These two protein chains interact to form a complex.

Sequence of chain B:
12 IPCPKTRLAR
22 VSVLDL

Sequence of chain A:
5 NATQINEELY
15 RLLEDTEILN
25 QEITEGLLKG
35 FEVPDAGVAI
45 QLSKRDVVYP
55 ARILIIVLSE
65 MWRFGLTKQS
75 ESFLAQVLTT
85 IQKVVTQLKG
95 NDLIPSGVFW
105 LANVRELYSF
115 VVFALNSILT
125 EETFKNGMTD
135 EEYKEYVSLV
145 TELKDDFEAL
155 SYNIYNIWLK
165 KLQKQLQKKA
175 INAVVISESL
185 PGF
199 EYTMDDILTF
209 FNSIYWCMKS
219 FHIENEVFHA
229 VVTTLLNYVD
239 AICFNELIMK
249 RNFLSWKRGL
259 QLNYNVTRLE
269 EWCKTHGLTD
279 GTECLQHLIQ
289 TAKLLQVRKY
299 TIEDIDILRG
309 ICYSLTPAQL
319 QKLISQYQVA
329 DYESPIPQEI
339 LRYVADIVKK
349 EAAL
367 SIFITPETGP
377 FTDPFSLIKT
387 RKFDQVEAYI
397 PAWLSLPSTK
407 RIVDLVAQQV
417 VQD

Interface contacts:
Residue R67 in chain A is in contact with residue R18 in chain B (closest heavy-atom distance 3.5 Å).
Residue A394 in chain A is in contact with residue S23 in chain B (closest heavy-atom distance 3.4 Å).
Residue S121 in chain A contacts residue L19 in chain B (closest heavy-atom distance 4.0 Å).
Residue E393 in chain A interacts with residue S23 in chain B (closest heavy-atom distance 4.1 Å).
Residue V417 in chain A interacts with residue V24 in chain B (closest heavy-atom distance 4.1 Å).
Residue V392 in chain A contacts residue A20 in chain B (closest heavy-atom distance 4.1 Å).
Residue F114 in chain A contacts residue L19 in chain B (closest heavy-atom distance 4.4 Å).
Residue Q391 in chain A interacts with residue R21 in chain B (closest heavy-atom distance 3.6 Å).
Residue E393 in chain A interacts with residue V24 in chain B (closest heavy-atom distance 4.7 Å).
Residue Y14 in chain A is in contact with residue I12 in chain B (closest heavy-atom distance 4.4 Å).
Residue V416 in chain A interacts with residue V24 in chain B (closest heavy-atom distance 4.2 Å).
Residue F117 in chain A contacts residue R21 in chain B (closest heavy-atom distance 3.4 Å).
Residue S63 in chain A contacts residue L19 in chain B (closest heavy-atom distance 3.7 Å).
Residue D390 in chain A contacts residue R21 in chain B (closest heavy-atom distance 2.9 Å).
Residue A394 in chain A contacts residue V22 in chain B (closest heavy-atom distance 4.1 Å).
Residue F389 in chain A interacts with residue R21 in chain B (closest heavy-atom distance 3.1 Å).
Residue G131 in chain A contacts residue K16 in chain B (closest heavy-atom distance 3.2 Å).
Residue V416 in chain A contacts residue V22 in chain B (closest heavy-atom distance 3.4 Å).
Residue S63 in chain A interacts with residue R18 in chain B (closest heavy-atom distance 3.6 Å).
Residue R67 in chain A contacts residue T17 in chain B (closest heavy-atom distance 4.7 Å).
Residue F117 in chain A is in contact with residue L19 in chain B (closest heavy-atom distance 4.0 Å).
Residue M132 in chain A interacts with residue K16 in chain B (closest heavy-atom distance 4.2 Å).
Residue F128 in chain A contacts residue L19 in chain B (closest heavy-atom distance 3.6 Å).
Residue N10 in chain A contacts residue P15 in chain B (closest heavy-atom distance 3.8 Å).
Residue T127 in chain A is in contact with residue T17 in chain B (closest heavy-atom distance 3.7 Å).
Residue E64 in chain A interacts with residue R18 in chain B (closest heavy-atom distance 3.0 Å).
Residue V412 in chain A contacts residue R18 in chain B (closest heavy-atom distance 3.8 Å).
Residue F128 in chain A contacts residue T17 in chain B (closest heavy-atom distance 3.9 Å).
Residue I59 in chain A contacts residue A20 in chain B (closest heavy-atom distance 4.1 Å).
Residue Q391 in chain A interacts with residue S23 in chain B (closest heavy-atom distance 3.1 Å).
Residue V416 in chain A is in contact with residue R18 in chain B (closest heavy-atom distance 4.1 Å).
Residue E393 in chain A is in contact with residue L25 in chain B (closest heavy-atom distance 3.9 Å).
Residue I60 in chain A contacts residue V22 in chain B (closest heavy-atom distance 4.5 Å).
Residue Q415 in chain A contacts residue R18 in chain B (closest heavy-atom distance 2.9 Å).
Residue Y140 in chain A is in contact with residue L19 in chain B (closest heavy-atom distance 3.3 Å).
Residue F68 in chain A is in contact with residue P13 in chain B (closest heavy-atom distance 4.4 Å).
Residue S63 in chain A interacts with residue A20 in chain B (closest heavy-atom distance 3.1 Å).
Residue W66 in chain A contacts residue K16 in chain B (closest heavy-atom distance 4.5 Å).
Residue R49 in chain A interacts with residue L25 in chain B (closest heavy-atom distance 4.4 Å).
Residue Y14 in chain A interacts with residue P13 in chain B (closest heavy-atom distance 3.5 Å).
Residue F68 in chain A interacts with residue P15 in chain B (closest heavy-atom distance 4.1 Å).
Residue V392 in chain A contacts residue R21 in chain B (closest heavy-atom distance 3.1 Å).
Residue R67 in chain A interacts with residue C14 in chain B (closest heavy-atom distance 4.4 Å).
Residue V412 in chain A contacts residue V22 in chain B (closest heavy-atom distance 3.9 Å).
Residue W66 in chain A interacts with residue L19 in chain B (closest heavy-atom distance 3.5 Å).
Residue V392 in chain A is in contact with residue V22 in chain B (closest heavy-atom distance 3.3 Å).
Residue R67 in chain A is in contact with residue K16 in chain B (closest heavy-atom distance 2.9 Å).
Residue I122 in chain A is in contact with residue L19 in chain B (closest heavy-atom distance 4.9 Å).
Residue A118 in chain A contacts residue L19 in chain B (closest heavy-atom distance 4.3 Å).
Residue A394 in chain A is in contact with residue L25 in chain B (closest heavy-atom distance 3.7 Å).
Residue V392 in chain A is in contact with residue S23 in chain B (closest heavy-atom distance 2.6 Å).
Residue G69 in chain A interacts with residue K16 in chain B (closest heavy-atom distance 4.9 Å).
Residue R67 in chain A is in contact with residue P15 in chain B (closest heavy-atom distance 3.8 Å).
Residue Y395 in chain A contacts residue L25 in chain B (closest heavy-atom distance 3.9 Å).
Residue F114 in chain A is in contact with residue A20 in chain B (closest heavy-atom distance 4.1 Å).